Interface contacts:
Residue M125 in chain A interacts with residue L7 in chain B (closest heavy-atom distance 5.0 Å).
Residue Y5 in chain A is in contact with residue A1 in chain B (closest heavy-atom distance 3.0 Å).
Residue I73 in chain A is in contact with residue I6 in chain B (closest heavy-atom distance 3.5 Å).
Residue Q166 in chain A is in contact with residue L7 in chain B (closest heavy-atom distance 4.3 Å).
Residue T163 in chain A contacts residue L7 in chain B (closest heavy-atom distance 5.0 Å).
Residue I73 in chain A is in contact with residue P3 in chain B (closest heavy-atom distance 4.5 Å).
Residue Y150 in chain A contacts residue L9 in chain B (closest heavy-atom distance 4.7 Å).
Residue Y169 in chain A interacts with residue P3 in chain B (closest heavy-atom distance 3.5 Å).
Residue Y5 in chain A contacts residue L2 in chain B (closest heavy-atom distance 3.6 Å).
Residue V21 in chain A is in contact with residue L2 in chain B (closest heavy-atom distance 3.7 Å).
Residue E83 in chain A contacts residue L9 in chain B (closest heavy-atom distance 3.8 Å).
Residue Y33 in chain A contacts residue L2 in chain B (closest heavy-atom distance 4.9 Å).
Residue Y169 in chain A interacts with residue L2 in chain B (closest heavy-atom distance 4.0 Å).
Residue Y7 in chain A interacts with residue P3 in chain B (closest heavy-atom distance 3.3 Å).
Residue I158 in chain A interacts with residue L7 in chain B (closest heavy-atom distance 4.6 Å).
Residue W134 in chain A interacts with residue L7 in chain B (closest heavy-atom distance 3.2 Å).
Residue N80 in chain A is in contact with residue R8 in chain B (closest heavy-atom distance 3.9 Å).
Residue Q166 in chain A is in contact with residue A5 in chain B (closest heavy-atom distance 3.2 Å).
Residue E66 in chain A is in contact with residue L2 in chain B (closest heavy-atom distance 2.6 Å).
Residue F31 in chain A interacts with residue L2 in chain B (closest heavy-atom distance 4.1 Å).
Residue Q76 in chain A is in contact with residue R8 in chain B (closest heavy-atom distance 2.9 Å).
Residue G70 in chain A contacts residue L2 in chain B (closest heavy-atom distance 4.2 Å).
Residue L84 in chain A is in contact with residue L9 in chain B (closest heavy-atom distance 4.1 Å).
Residue F117 in chain A contacts residue L9 in chain B (closest heavy-atom distance 4.2 Å).
Residue L124 in chain A contacts residue L9 in chain B (closest heavy-atom distance 4.6 Å).
Residue N80 in chain A is in contact with residue L7 in chain B (closest heavy-atom distance 3.4 Å).
Residue K69 in chain A contacts residue H4 in chain B (closest heavy-atom distance 3.5 Å).
Residue M125 in chain A interacts with residue L9 in chain B (closest heavy-atom distance 3.5 Å).
Residue I165 in chain A contacts residue A5 in chain B (closest heavy-atom distance 3.7 Å).
Residue L3 in chain A is in contact with residue A1 in chain B (closest heavy-atom distance 4.3 Å).
Residue N80 in chain A interacts with residue I6 in chain B (closest heavy-atom distance 5.0 Å).
Residue D162 in chain A interacts with residue L7 in chain B (closest heavy-atom distance 4.0 Å).
Residue L72 in chain A is in contact with residue H4 in chain B (closest heavy-atom distance 4.6 Å).
Residue K69 in chain A is in contact with residue P3 in chain B (closest heavy-atom distance 3.8 Å).
Residue H100 in chain A is in contact with residue P3 in chain B (closest heavy-atom distance 3.4 Å).
Residue L72 in chain A contacts residue I6 in chain B (closest heavy-atom distance 4.8 Å).
Residue Q76 in chain A contacts residue L7 in chain B (closest heavy-atom distance 3.6 Å).
Residue I73 in chain A interacts with residue H4 in chain B (closest heavy-atom distance 3.7 Å).
Residue Q76 in chain A interacts with residue L9 in chain B (closest heavy-atom distance 4.3 Å).
Residue W177 in chain A contacts residue A1 in chain B (closest heavy-atom distance 3.5 Å).
Residue Y169 in chain A interacts with residue A1 in chain B (closest heavy-atom distance 2.9 Å).
Residue Y181 in chain A is in contact with residue A1 in chain B (closest heavy-atom distance 2.8 Å).
Residue W98 in chain A contacts residue I6 in chain B (closest heavy-atom distance 4.5 Å).
Residue Q166 in chain A is in contact with residue I6 in chain B (closest heavy-atom distance 4.4 Å).
Residue K69 in chain A is in contact with residue A1 in chain B (closest heavy-atom distance 3.9 Å).
Residue L96 in chain A contacts residue L9 in chain B (closest heavy-atom distance 4.0 Å).
Residue F117 in chain A contacts residue L7 in chain B (closest heavy-atom distance 4.1 Å).
Residue K154 in chain A contacts residue L9 in chain B (closest heavy-atom distance 3.7 Å).
Residue E115 in chain A interacts with residue L7 in chain B (closest heavy-atom distance 4.0 Å).
Residue D162 in chain A contacts residue R8 in chain B (closest heavy-atom distance 3.5 Å).
Residue Y62 in chain A contacts residue A1 in chain B (closest heavy-atom distance 4.2 Å).
Residue Q76 in chain A is in contact with residue I6 in chain B (closest heavy-atom distance 3.8 Å).
Residue T77 in chain A contacts residue I6 in chain B (closest heavy-atom distance 4.8 Å).
Residue N80 in chain A interacts with residue L9 in chain B (closest heavy-atom distance 2.9 Å).
Residue Y7 in chain A interacts with residue L2 in chain B (closest heavy-atom distance 3.9 Å).
Residue E66 in chain A is in contact with residue A1 in chain B (closest heavy-atom distance 3.3 Å).
Residue K69 in chain A contacts residue L2 in chain B (closest heavy-atom distance 2.5 Å).

Sequence of chain A:
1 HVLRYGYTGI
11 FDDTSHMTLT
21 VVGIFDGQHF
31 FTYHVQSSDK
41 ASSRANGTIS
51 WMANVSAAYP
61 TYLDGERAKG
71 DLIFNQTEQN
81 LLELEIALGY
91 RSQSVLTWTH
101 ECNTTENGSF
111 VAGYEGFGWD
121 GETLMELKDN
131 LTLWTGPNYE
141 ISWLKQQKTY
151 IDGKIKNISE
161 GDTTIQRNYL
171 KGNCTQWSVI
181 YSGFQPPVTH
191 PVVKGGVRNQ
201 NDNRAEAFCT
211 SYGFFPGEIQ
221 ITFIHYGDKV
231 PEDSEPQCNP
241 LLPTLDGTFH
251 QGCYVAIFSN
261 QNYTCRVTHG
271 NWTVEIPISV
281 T

Sequence of chain B:
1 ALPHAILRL

This data describes a binding interaction between two proteins.